Sequence of protein 2:
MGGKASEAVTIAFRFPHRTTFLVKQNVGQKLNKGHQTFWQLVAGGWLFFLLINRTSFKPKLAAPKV

These two protein chains interact to form a complex.

Sequence of protein 1:
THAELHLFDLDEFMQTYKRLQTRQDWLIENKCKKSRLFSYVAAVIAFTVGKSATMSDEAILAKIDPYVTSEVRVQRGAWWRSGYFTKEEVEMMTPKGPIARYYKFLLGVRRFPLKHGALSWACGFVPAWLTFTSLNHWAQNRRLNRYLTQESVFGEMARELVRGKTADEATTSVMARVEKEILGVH

Residue-level contacts at the interface:
Residue V73 in protein 1 is in contact with residue F15 in protein 2 (closest heavy-atom distance 3.8 Å).
Residue V73 in protein 1 interacts with residue H17 in protein 2 (closest heavy-atom distance 3.8 Å).
Residue S135 in protein 1 contacts residue L50 in protein 2 (closest heavy-atom distance 4.1 Å).
Residue R111 in protein 1 contacts residue G34 in protein 2 (closest heavy-atom distance 3.0 Å).
Residue R112 in protein 1 is in contact with residue W39 in protein 2 (closest heavy-atom distance 3.5 Å).
Residue R112 in protein 1 interacts with residue K33 in protein 2 (closest heavy-atom distance 4.1 Å).
Residue R111 in protein 1 is in contact with residue Q36 in protein 2 (closest heavy-atom distance 2.6 Å).
Residue F106 in protein 1 contacts residue F38 in protein 2 (closest heavy-atom distance 3.5 Å).
Residue V163 in protein 1 contacts residue P59 in protein 2 (closest heavy-atom distance 3.9 Å).
Residue Y103 in protein 1 contacts residue W39 in protein 2 (closest heavy-atom distance 3.7 Å).
Residue T132 in protein 1 contacts residue W46 in protein 2 (closest heavy-atom distance 3.3 Å).
Residue R164 in protein 1 interacts with residue P64 in protein 2 (closest heavy-atom distance 3.8 Å).
Residue R160 in protein 1 is in contact with residue A62 in protein 2 (closest heavy-atom distance 3.9 Å).
Residue V163 in protein 1 interacts with residue A62 in protein 2 (closest heavy-atom distance 3.6 Å).
Residue R74 in protein 1 is in contact with residue H17 in protein 2 (closest heavy-atom distance 3.7 Å).
Residue W139 in protein 1 contacts residue R54 in protein 2 (closest heavy-atom distance 3.7 Å).
Residue N146 in protein 1 is in contact with residue F57 in protein 2 (closest heavy-atom distance 3.2 Å).
Residue E59 in protein 1 is in contact with residue K30 in protein 2 (closest heavy-atom distance 4.0 Å).
Residue V50 in protein 1 is in contact with residue W39 in protein 2 (closest heavy-atom distance 4.1 Å).
Residue N142 in protein 1 is in contact with residue T55 in protein 2 (closest heavy-atom distance 3.4 Å).
Residue L107 in protein 1 is in contact with residue W39 in protein 2 (closest heavy-atom distance 3.7 Å).
Residue L136 in protein 1 is in contact with residue N53 in protein 2 (closest heavy-atom distance 4.0 Å).
Residue R111 in protein 1 interacts with residue W39 in protein 2 (closest heavy-atom distance 2.9 Å).
Residue D58 in protein 1 is in contact with residue K30 in protein 2 (closest heavy-atom distance 3.0 Å).
Residue W139 in protein 1 contacts residue N53 in protein 2 (closest heavy-atom distance 3.2 Å).
Residue E72 in protein 1 interacts with residue H17 in protein 2 (closest heavy-atom distance 3.9 Å).
Residue F106 in protein 1 is in contact with residue H35 in protein 2 (closest heavy-atom distance 3.8 Å).
Residue G109 in protein 1 contacts residue K33 in protein 2 (closest heavy-atom distance 3.8 Å).
Residue L145 in protein 1 interacts with residue F57 in protein 2 (closest heavy-atom distance 3.6 Å).
Residue R164 in protein 1 interacts with residue A62 in protein 2 (closest heavy-atom distance 2.6 Å).
Residue F113 in protein 1 interacts with residue W39 in protein 2 (closest heavy-atom distance 4.0 Å).
Residue R143 in protein 1 is in contact with residue N53 in protein 2 (closest heavy-atom distance 3.4 Å).
Residue G109 in protein 1 contacts residue G34 in protein 2 (closest heavy-atom distance 3.0 Å).
Residue Q76 in protein 1 interacts with residue H17 in protein 2 (closest heavy-atom distance 3.7 Å).
Residue D58 in protein 1 contacts residue K33 in protein 2 (closest heavy-atom distance 3.5 Å).
Residue L108 in protein 1 is in contact with residue K33 in protein 2 (closest heavy-atom distance 2.6 Å).
Residue W139 in protein 1 is in contact with residue T55 in protein 2 (closest heavy-atom distance 3.5 Å).
Residue N146 in protein 1 interacts with residue S56 in protein 2 (closest heavy-atom distance 3.6 Å).
Residue S53 in protein 1 is in contact with residue W39 in protein 2 (closest heavy-atom distance 4.0 Å).
Residue R74 in protein 1 is in contact with residue R14 in protein 2 (closest heavy-atom distance 3.0 Å).
Residue P128 in protein 1 interacts with residue W46 in protein 2 (closest heavy-atom distance 3.9 Å).
Residue R164 in protein 1 interacts with residue A63 in protein 2 (closest heavy-atom distance 3.8 Å).
Residue N146 in protein 1 interacts with residue K58 in protein 2 (closest heavy-atom distance 3.4 Å).
Residue A54 in protein 1 contacts residue W39 in protein 2 (closest heavy-atom distance 3.5 Å).
Residue V110 in protein 1 contacts residue G34 in protein 2 (closest heavy-atom distance 3.5 Å).
Residue V110 in protein 1 is in contact with residue K33 in protein 2 (closest heavy-atom distance 3.9 Å).
Residue G109 in protein 1 interacts with residue H35 in protein 2 (closest heavy-atom distance 4.0 Å).
Residue Y68 in protein 1 contacts residue T20 in protein 2 (closest heavy-atom distance 3.7 Å).
Residue V75 in protein 1 is in contact with residue H17 in protein 2 (closest heavy-atom distance 3.8 Å).
Residue R77 in protein 1 interacts with residue T20 in protein 2 (closest heavy-atom distance 3.4 Å).
Residue R143 in protein 1 interacts with residue T55 in protein 2 (closest heavy-atom distance 2.5 Å).
Residue Y68 in protein 1 is in contact with residue L22 in protein 2 (closest heavy-atom distance 3.8 Å).
Residue L149 in protein 1 interacts with residue A62 in protein 2 (closest heavy-atom distance 3.7 Å).
Residue W139 in protein 1 interacts with residue L50 in protein 2 (closest heavy-atom distance 3.5 Å).
Residue N142 in protein 1 is in contact with residue F57 in protein 2 (closest heavy-atom distance 3.8 Å).
Residue R111 in protein 1 contacts residue K33 in protein 2 (closest heavy-atom distance 3.6 Å).
Residue T150 in protein 1 is in contact with residue L61 in protein 2 (closest heavy-atom distance 3.8 Å).
Residue V50 in protein 1 is in contact with residue V42 in protein 2 (closest heavy-atom distance 4.0 Å).
Residue W81 in protein 1 contacts residue T20 in protein 2 (closest heavy-atom distance 3.7 Å).
Residue V110 in protein 1 interacts with residue H35 in protein 2 (closest heavy-atom distance 4.1 Å).